Sequence of the second protein:
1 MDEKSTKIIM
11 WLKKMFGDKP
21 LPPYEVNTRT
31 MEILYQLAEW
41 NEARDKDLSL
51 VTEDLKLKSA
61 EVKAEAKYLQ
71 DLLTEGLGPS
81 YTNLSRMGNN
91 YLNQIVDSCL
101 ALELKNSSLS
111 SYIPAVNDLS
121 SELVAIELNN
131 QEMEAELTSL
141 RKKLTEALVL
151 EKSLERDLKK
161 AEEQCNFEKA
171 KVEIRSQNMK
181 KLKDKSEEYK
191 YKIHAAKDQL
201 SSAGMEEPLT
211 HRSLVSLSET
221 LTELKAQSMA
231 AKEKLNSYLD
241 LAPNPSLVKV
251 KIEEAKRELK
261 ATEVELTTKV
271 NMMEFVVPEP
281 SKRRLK

Sequence of the first protein:
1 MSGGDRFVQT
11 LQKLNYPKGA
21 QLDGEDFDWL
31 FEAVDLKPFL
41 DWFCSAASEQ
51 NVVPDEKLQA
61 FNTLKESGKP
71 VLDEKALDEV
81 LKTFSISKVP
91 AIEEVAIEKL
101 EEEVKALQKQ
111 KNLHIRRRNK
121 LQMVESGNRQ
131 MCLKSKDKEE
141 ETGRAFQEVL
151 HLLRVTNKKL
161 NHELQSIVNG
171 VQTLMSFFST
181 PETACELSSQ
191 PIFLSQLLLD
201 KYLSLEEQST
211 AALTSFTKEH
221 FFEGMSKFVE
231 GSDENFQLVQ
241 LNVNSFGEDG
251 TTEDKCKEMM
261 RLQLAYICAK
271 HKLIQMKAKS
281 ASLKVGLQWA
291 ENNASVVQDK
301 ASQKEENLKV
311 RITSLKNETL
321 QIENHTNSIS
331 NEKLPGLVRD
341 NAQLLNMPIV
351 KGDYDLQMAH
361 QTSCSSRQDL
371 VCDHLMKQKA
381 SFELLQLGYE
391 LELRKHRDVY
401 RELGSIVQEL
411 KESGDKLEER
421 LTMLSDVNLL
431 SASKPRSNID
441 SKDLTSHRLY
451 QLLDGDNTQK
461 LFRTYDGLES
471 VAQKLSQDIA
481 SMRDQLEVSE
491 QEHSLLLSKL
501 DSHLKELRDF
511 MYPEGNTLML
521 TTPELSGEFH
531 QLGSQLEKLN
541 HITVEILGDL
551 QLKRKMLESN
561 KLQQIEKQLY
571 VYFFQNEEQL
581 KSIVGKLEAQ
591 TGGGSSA

This data describes a binding interaction between two proteins.

Interface contacts:
Residue H114 in the first protein interacts with residue S121 in the second protein (closest heavy-atom distance 4.4 Å).
Residue I92 in the first protein interacts with residue T138 in the second protein (closest heavy-atom distance 1.8 Å).
Residue R508 in the first protein interacts with residue L150 in the second protein (closest heavy-atom distance 3.9 Å).
Residue V80 in the first protein interacts with residue T145 in the second protein (closest heavy-atom distance 4.6 Å).
Residue L72 in the first protein is in contact with residue K152 in the second protein (closest heavy-atom distance 4.0 Å).
Residue Y512 in the first protein interacts with residue D157 in the second protein (closest heavy-atom distance 2.8 Å).
Residue T83 in the first protein contacts residue L144 in the second protein (closest heavy-atom distance 4.0 Å).
Residue L72 in the first protein contacts residue L148 in the second protein (closest heavy-atom distance 4.2 Å).
Residue R448 in the first protein interacts with residue E53 in the second protein (closest heavy-atom distance 3.7 Å).
Residue Y570 in the first protein is in contact with residue H211 in the second protein (closest heavy-atom distance 4.6 Å).
Residue L444 in the first protein contacts residue L57 in the second protein (closest heavy-atom distance 4.3 Å).
Residue Q451 in the first protein contacts residue L50 in the second protein (closest heavy-atom distance 3.2 Å).
Residue L121 in the first protein is in contact with residue N117 in the second protein (closest heavy-atom distance 3.9 Å).
Residue R448 in the first protein contacts residue D54 in the second protein (closest heavy-atom distance 3.6 Å).
Residue L452 in the first protein is in contact with residue D47 in the second protein (closest heavy-atom distance 3.2 Å).
Residue R448 in the first protein interacts with residue L57 in the second protein (closest heavy-atom distance 3.5 Å).
Residue R117 in the first protein contacts residue N117 in the second protein (closest heavy-atom distance 3.5 Å).
Residue A76 in the first protein is in contact with residue L148 in the second protein (closest heavy-atom distance 4.4 Å).
Residue L520 in the first protein interacts with residue C165 in the second protein (closest heavy-atom distance 3.6 Å).
Residue S85 in the first protein contacts residue R141 in the second protein (closest heavy-atom distance 3.9 Å).
Residue N516 in the first protein is in contact with residue D157 in the second protein (closest heavy-atom distance 4.8 Å).
Residue L504 in the first protein interacts with residue L150 in the second protein (closest heavy-atom distance 3.4 Å).
Residue L452 in the first protein contacts residue L50 in the second protein (closest heavy-atom distance 3.9 Å).
Residue T445 in the first protein contacts residue K58 in the second protein (closest heavy-atom distance 3.8 Å).
Residue L72 in the first protein is in contact with residue V149 in the second protein (closest heavy-atom distance 4.5 Å).
Residue Q110 in the first protein interacts with residue S120 in the second protein (closest heavy-atom distance 4.8 Å).
Residue T445 in the first protein interacts with residue D54 in the second protein (closest heavy-atom distance 3.3 Å).
Residue L121 in the first protein contacts residue I113 in the second protein (closest heavy-atom distance 3.2 Å).
Residue D73 in the first protein is in contact with residue E155 in the second protein (closest heavy-atom distance 4.8 Å).
Residue Q110 in the first protein is in contact with residue V124 in the second protein (closest heavy-atom distance 2.9 Å).
Residue P70 in the first protein contacts residue V149 in the second protein (closest heavy-atom distance 2.9 Å).
Residue Y512 in the first protein contacts residue S153 in the second protein (closest heavy-atom distance 4.9 Å).
Residue F84 in the first protein contacts residue R141 in the second protein (closest heavy-atom distance 4.4 Å).
Residue T445 in the first protein contacts residue L57 in the second protein (closest heavy-atom distance 3.4 Å).
Residue L518 in the first protein contacts residue A161 in the second protein (closest heavy-atom distance 3.5 Å).
Residue G455 in the first protein is in contact with residue K46 in the second protein (closest heavy-atom distance 2.9 Å).
Residue N457 in the first protein is in contact with residue K46 in the second protein (closest heavy-atom distance 4.1 Å).
Residue P70 in the first protein is in contact with residue K152 in the second protein (closest heavy-atom distance 4.4 Å).
Residue T83 in the first protein interacts with residue R141 in the second protein (closest heavy-atom distance 3.0 Å).
Residue R117 in the first protein interacts with residue S120 in the second protein (closest heavy-atom distance 3.5 Å).
Residue E103 in the first protein contacts residue Q131 in the second protein (closest heavy-atom distance 3.6 Å).
Residue L452 in the first protein contacts residue V51 in the second protein (closest heavy-atom distance 4.8 Å).
Residue I92 in the first protein is in contact with residue E134 in the second protein (closest heavy-atom distance 3.6 Å).
Residue D73 in the first protein is in contact with residue K152 in the second protein (closest heavy-atom distance 1.7 Å).
Residue P70 in the first protein contacts residue R156 in the second protein (closest heavy-atom distance 4.3 Å).
Residue L113 in the first protein contacts residue S120 in the second protein (closest heavy-atom distance 4.6 Å).
Residue Y512 in the first protein interacts with residue L154 in the second protein (closest heavy-atom distance 3.5 Å).
Residue E103 in the first protein contacts residue L128 in the second protein (closest heavy-atom distance 3.6 Å).
Residue V71 in the first protein interacts with residue R156 in the second protein (closest heavy-atom distance 4.7 Å).
Residue V124 in the first protein interacts with residue I113 in the second protein (closest heavy-atom distance 4.6 Å).
Residue L518 in the first protein is in contact with residue L158 in the second protein (closest heavy-atom distance 4.8 Å).
Residue A76 in the first protein contacts residue K152 in the second protein (closest heavy-atom distance 3.5 Å).
Residue L520 in the first protein is in contact with residue A161 in the second protein (closest heavy-atom distance 4.1 Å).
Residue V80 in the first protein interacts with residue L148 in the second protein (closest heavy-atom distance 2.2 Å).
Residue R117 in the first protein interacts with residue V116 in the second protein (closest heavy-atom distance 3.5 Å).
Residue L518 in the first protein contacts residue D157 in the second protein (closest heavy-atom distance 4.1 Å).
Residue R448 in the first protein interacts with residue L50 in the second protein (closest heavy-atom distance 4.0 Å).
Residue V71 in the first protein is in contact with residue K152 in the second protein (closest heavy-atom distance 4.9 Å).
Residue E79 in the first protein interacts with residue L148 in the second protein (closest heavy-atom distance 3.7 Å).
Residue V124 in the first protein is in contact with residue L109 in the second protein (closest heavy-atom distance 4.8 Å).